These two protein chains interact to form a complex.

Sequence of chain A:
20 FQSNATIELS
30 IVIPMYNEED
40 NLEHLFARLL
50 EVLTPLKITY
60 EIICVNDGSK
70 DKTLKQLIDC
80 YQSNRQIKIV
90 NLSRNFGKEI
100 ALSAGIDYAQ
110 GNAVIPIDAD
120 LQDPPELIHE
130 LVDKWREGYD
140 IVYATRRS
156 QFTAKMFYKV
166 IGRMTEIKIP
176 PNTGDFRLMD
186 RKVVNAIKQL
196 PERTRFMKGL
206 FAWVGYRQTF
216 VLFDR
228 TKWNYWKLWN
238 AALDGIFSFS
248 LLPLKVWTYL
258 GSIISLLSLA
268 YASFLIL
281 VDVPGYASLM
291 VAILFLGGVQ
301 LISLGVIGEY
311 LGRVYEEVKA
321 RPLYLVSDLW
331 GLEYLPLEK

Sequence of chain B:
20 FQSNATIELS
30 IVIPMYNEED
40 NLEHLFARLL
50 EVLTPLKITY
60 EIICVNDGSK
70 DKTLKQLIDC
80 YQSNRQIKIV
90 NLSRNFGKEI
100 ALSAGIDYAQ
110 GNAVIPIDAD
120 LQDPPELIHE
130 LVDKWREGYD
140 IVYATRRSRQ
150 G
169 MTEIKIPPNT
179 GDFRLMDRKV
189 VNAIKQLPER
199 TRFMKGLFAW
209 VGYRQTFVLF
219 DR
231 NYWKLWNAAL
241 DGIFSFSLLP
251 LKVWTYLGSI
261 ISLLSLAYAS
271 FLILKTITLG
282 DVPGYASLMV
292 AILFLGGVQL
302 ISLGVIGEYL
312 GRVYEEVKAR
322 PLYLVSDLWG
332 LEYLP

Contacts between the two chains:
Residue M290 in chain A interacts with residue S288 in chain B (closest heavy-atom distance 3.4 Å).
Residue R321 in chain A interacts with residue S245 in chain B (closest heavy-atom distance 3.2 Å).
Residue L294 in chain A contacts residue S265 in chain B (closest heavy-atom distance 2.9 Å).
Residue Y315 in chain A interacts with residue V314 in chain B (closest heavy-atom distance 3.7 Å).
Residue M290 in chain A is in contact with residue L289 in chain B (closest heavy-atom distance 3.5 Å).
Residue L325 in chain A contacts residue A191 in chain B (closest heavy-atom distance 3.6 Å).
Residue L294 in chain A is in contact with residue A269 in chain B (closest heavy-atom distance 3.5 Å).
Residue V299 in chain A contacts residue L266 in chain B (closest heavy-atom distance 3.8 Å).
Residue L301 in chain A contacts residue Q300 in chain B (closest heavy-atom distance 3.6 Å).
Residue I302 in chain A is in contact with residue S262 in chain B (closest heavy-atom distance 3.7 Å).
Residue Q300 in chain A interacts with residue Q300 in chain B (closest heavy-atom distance 2.9 Å).
Residue L301 in chain A interacts with residue G258 in chain B (closest heavy-atom distance 3.4 Å).
Residue L304 in chain A interacts with residue I307 in chain B (closest heavy-atom distance 3.7 Å).
Residue A320 in chain A is in contact with residue Q194 in chain B (closest heavy-atom distance 3.9 Å).
Residue Y286 in chain A interacts with residue V283 in chain B (closest heavy-atom distance 3.7 Å).
Residue G298 in chain A is in contact with residue L296 in chain B (closest heavy-atom distance 3.9 Å).
Residue L311 in chain A contacts residue I307 in chain B (closest heavy-atom distance 3.2 Å).
Residue G297 in chain A interacts with residue Q300 in chain B (closest heavy-atom distance 3.0 Å).
Residue V291 in chain A interacts with residue I273 in chain B (closest heavy-atom distance 3.6 Å).
Residue Y286 in chain A interacts with residue D282 in chain B (closest heavy-atom distance 3.8 Å).
Residue Y286 in chain A contacts residue G285 in chain B (closest heavy-atom distance 3.5 Å).
Residue G308 in chain A contacts residue L251 in chain B (closest heavy-atom distance 3.2 Å).
Residue V318 in chain A contacts residue V318 in chain B (closest heavy-atom distance 3.8 Å).
Residue A320 in chain A contacts residue L195 in chain B (closest heavy-atom distance 3.5 Å).
Residue S92 in chain A is in contact with residue Y211 in chain B (closest heavy-atom distance 3.1 Å).
Residue L325 in chain A contacts residue V209 in chain B (closest heavy-atom distance 3.9 Å).
Residue R321 in chain A contacts residue W208 in chain B (closest heavy-atom distance 3.5 Å).
Residue E316 in chain A is in contact with residue L248 in chain B (closest heavy-atom distance 3.8 Å).
Residue R321 in chain A is in contact with residue F246 in chain B (closest heavy-atom distance 3.6 Å).
Residue R321 in chain A interacts with residue E197 in chain B (closest heavy-atom distance 3.2 Å).
Residue G298 in chain A contacts residue S265 in chain B (closest heavy-atom distance 3.7 Å).
Residue I293 in chain A interacts with residue I293 in chain B (closest heavy-atom distance 3.5 Å).
Residue L289 in chain A interacts with residue L289 in chain B (closest heavy-atom distance 3.7 Å).
Residue F295 in chain A interacts with residue L266 in chain B (closest heavy-atom distance 3.3 Å).
Residue P322 in chain A contacts residue W208 in chain B (closest heavy-atom distance 3.3 Å).
Residue G298 in chain A is in contact with residue S262 in chain B (closest heavy-atom distance 2.2 Å).
Residue S92 in chain A interacts with residue V209 in chain B (closest heavy-atom distance 2.8 Å).
Residue V291 in chain A interacts with residue L274 in chain B (closest heavy-atom distance 3.7 Å).
Residue S327 in chain A is in contact with residue K187 in chain B (closest heavy-atom distance 2.5 Å).
Residue G297 in chain A interacts with residue L296 in chain B (closest heavy-atom distance 3.5 Å).
Residue A287 in chain A contacts residue I277 in chain B (closest heavy-atom distance 3.5 Å).
Residue G312 in chain A interacts with residue L248 in chain B (closest heavy-atom distance 3.8 Å).
Residue L301 in chain A is in contact with residue V299 in chain B (closest heavy-atom distance 3.7 Å).
Residue S327 in chain A is in contact with residue Y211 in chain B (closest heavy-atom distance 3.9 Å).
Residue E309 in chain A contacts residue K252 in chain B (closest heavy-atom distance 3.5 Å).
Residue V318 in chain A interacts with residue E317 in chain B (closest heavy-atom distance 3.4 Å).
Residue R93 in chain A contacts residue W208 in chain B (closest heavy-atom distance 2.6 Å).
Residue L301 in chain A is in contact with residue I261 in chain B (closest heavy-atom distance 3.7 Å).
Residue A320 in chain A interacts with residue E317 in chain B (closest heavy-atom distance 3.6 Å).
Residue G312 in chain A contacts residue L251 in chain B (closest heavy-atom distance 3.9 Å).
Residue L304 in chain A interacts with residue S303 in chain B (closest heavy-atom distance 3.8 Å).
Residue Y315 in chain A interacts with residue S245 in chain B (closest heavy-atom distance 3.2 Å).
Residue G305 in chain A contacts residue T255 in chain B (closest heavy-atom distance 3.2 Å).
Residue Y286 in chain A is in contact with residue S288 in chain B (closest heavy-atom distance 2.8 Å).
Residue L304 in chain A is in contact with residue L304 in chain B (closest heavy-atom distance 3.8 Å).
Residue Y286 in chain A contacts residue L289 in chain B (closest heavy-atom distance 3.6 Å).
Residue D328 in chain A contacts residue K187 in chain B (closest heavy-atom distance 3.5 Å).
Residue V291 in chain A interacts with residue A269 in chain B (closest heavy-atom distance 3.4 Å).
Residue Y315 in chain A contacts residue L248 in chain B (closest heavy-atom distance 3.5 Å).
Residue L325 in chain A contacts residue Y211 in chain B (closest heavy-atom distance 3.6 Å).